Sequence of the first protein:
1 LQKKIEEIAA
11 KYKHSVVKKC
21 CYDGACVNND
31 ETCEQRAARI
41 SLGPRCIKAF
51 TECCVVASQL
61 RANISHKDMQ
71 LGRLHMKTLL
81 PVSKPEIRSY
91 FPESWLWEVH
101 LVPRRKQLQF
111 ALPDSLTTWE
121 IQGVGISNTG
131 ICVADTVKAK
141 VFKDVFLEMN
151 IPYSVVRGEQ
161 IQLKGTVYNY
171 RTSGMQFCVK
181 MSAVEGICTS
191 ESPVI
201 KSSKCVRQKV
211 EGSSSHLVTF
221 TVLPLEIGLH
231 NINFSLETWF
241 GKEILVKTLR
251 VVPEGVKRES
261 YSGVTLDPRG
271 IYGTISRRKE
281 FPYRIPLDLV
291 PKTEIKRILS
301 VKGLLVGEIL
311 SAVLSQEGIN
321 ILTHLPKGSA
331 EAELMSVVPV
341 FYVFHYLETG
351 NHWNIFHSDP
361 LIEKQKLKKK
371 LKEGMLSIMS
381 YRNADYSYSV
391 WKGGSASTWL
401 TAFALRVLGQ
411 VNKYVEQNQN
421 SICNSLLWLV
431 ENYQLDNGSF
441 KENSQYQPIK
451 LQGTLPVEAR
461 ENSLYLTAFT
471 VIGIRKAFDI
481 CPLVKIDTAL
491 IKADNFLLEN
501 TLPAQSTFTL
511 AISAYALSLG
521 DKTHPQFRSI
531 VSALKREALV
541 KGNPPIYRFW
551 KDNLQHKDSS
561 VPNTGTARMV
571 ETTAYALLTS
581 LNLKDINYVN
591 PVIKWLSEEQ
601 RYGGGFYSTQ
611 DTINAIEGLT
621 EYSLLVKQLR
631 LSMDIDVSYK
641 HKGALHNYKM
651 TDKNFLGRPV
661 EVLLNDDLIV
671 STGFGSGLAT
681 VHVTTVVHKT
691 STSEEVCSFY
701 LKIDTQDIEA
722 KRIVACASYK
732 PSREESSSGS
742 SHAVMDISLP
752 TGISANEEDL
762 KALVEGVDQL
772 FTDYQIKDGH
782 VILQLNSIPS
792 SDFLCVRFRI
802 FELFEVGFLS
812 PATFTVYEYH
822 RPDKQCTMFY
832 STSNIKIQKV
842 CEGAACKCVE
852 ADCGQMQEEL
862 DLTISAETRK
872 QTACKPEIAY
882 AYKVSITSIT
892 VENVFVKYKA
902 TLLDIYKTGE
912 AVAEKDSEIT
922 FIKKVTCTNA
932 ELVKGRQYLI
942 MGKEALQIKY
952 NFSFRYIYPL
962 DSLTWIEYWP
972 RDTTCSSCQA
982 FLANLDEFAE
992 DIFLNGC

Interface contacts:
Residue C481 in the first protein contacts residue V43 in the second protein (closest heavy-atom distance 4.6 Å).
Residue N420 in the first protein is in contact with residue V44 in the second protein (closest heavy-atom distance 3.0 Å).
Residue N420 in the first protein contacts residue I33 in the second protein (closest heavy-atom distance 4.7 Å).
Residue V484 in the first protein is in contact with residue Q59 in the second protein (closest heavy-atom distance 3.5 Å).
Residue K485 in the first protein interacts with residue F58 in the second protein (closest heavy-atom distance 4.0 Å).
Residue N420 in the first protein contacts residue R23 in the second protein (closest heavy-atom distance 3.7 Å).
Residue K485 in the first protein interacts with residue R45 in the second protein (closest heavy-atom distance 4.3 Å).
Residue Q419 in the first protein contacts residue L41 in the second protein (closest heavy-atom distance 3.3 Å).
Residue N424 in the first protein interacts with residue V44 in the second protein (closest heavy-atom distance 3.5 Å).
Residue N420 in the first protein contacts residue C42 in the second protein (closest heavy-atom distance 4.7 Å).
Residue N420 in the first protein interacts with residue V43 in the second protein (closest heavy-atom distance 4.0 Å).
Residue L483 in the first protein interacts with residue F58 in the second protein (closest heavy-atom distance 3.9 Å).
Residue C423 in the first protein is in contact with residue L41 in the second protein (closest heavy-atom distance 4.9 Å).
Residue A384 in the first protein is in contact with residue G46 in the second protein (closest heavy-atom distance 5.0 Å).
Residue Y386 in the first protein contacts residue A47 in the second protein (closest heavy-atom distance 3.8 Å).
Residue L427 in the first protein contacts residue V43 in the second protein (closest heavy-atom distance 4.0 Å).
Residue P482 in the first protein interacts with residue A61 in the second protein (closest heavy-atom distance 4.8 Å).
Residue N424 in the first protein contacts residue G46 in the second protein (closest heavy-atom distance 4.0 Å).
Residue P482 in the first protein interacts with residue L60 in the second protein (closest heavy-atom distance 2.7 Å).
Residue N424 in the first protein contacts residue V43 in the second protein (closest heavy-atom distance 4.3 Å).
Residue E431 in the first protein is in contact with residue R45 in the second protein (closest heavy-atom distance 2.3 Å).
Residue L483 in the first protein interacts with residue Q59 in the second protein (closest heavy-atom distance 3.8 Å).
Residue L483 in the first protein contacts residue L60 in the second protein (closest heavy-atom distance 3.9 Å).
Residue C481 in the first protein is in contact with residue L41 in the second protein (closest heavy-atom distance 4.8 Å).
Residue Y386 in the first protein contacts residue S48 in the second protein (closest heavy-atom distance 3.1 Å).
Residue Y386 in the first protein contacts residue G46 in the second protein (closest heavy-atom distance 3.1 Å).
Residue C423 in the first protein interacts with residue V43 in the second protein (closest heavy-atom distance 3.9 Å).
Residue N424 in the first protein contacts residue R45 in the second protein (closest heavy-atom distance 3.5 Å).
Residue V484 in the first protein is in contact with residue A61 in the second protein (closest heavy-atom distance 3.4 Å).
Residue V484 in the first protein is in contact with residue L60 in the second protein (closest heavy-atom distance 3.2 Å).
Residue L483 in the first protein contacts residue L41 in the second protein (closest heavy-atom distance 4.4 Å).
Residue P482 in the first protein contacts residue Q59 in the second protein (closest heavy-atom distance 4.4 Å).
Residue L427 in the first protein contacts residue R45 in the second protein (closest heavy-atom distance 4.0 Å).
Residue L427 in the first protein is in contact with residue F58 in the second protein (closest heavy-atom distance 4.3 Å).
Residue L483 in the first protein interacts with residue V43 in the second protein (closest heavy-atom distance 4.2 Å).

These two protein chains interact to form a complex.

Sequence of the second protein:
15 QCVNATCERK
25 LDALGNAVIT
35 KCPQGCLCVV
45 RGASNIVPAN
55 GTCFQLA